Sequence of the second protein:
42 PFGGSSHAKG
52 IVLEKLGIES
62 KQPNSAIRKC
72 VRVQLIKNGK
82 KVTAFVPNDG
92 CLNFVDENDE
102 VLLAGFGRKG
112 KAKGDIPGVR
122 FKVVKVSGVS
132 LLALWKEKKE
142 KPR

Interface contacts:
Residue H878 in the first protein is in contact with residue E138 in the second protein (closest heavy-atom distance 3.5 Å).
Residue R866 in the first protein contacts residue P64 in the second protein (closest heavy-atom distance 3.6 Å).
Residue W750 in the first protein interacts with residue I77 in the second protein (closest heavy-atom distance 3.5 Å).
Residue E51 in the first protein interacts with residue S46 in the second protein (closest heavy-atom distance 3.0 Å).
Residue Y880 in the first protein interacts with residue F95 in the second protein (closest heavy-atom distance 4.0 Å).
Residue R52 in the first protein interacts with residue K50 in the second protein (closest heavy-atom distance 3.8 Å).
Residue R866 in the first protein is in contact with residue K62 in the second protein (closest heavy-atom distance 3.7 Å).
Residue H832 in the first protein contacts residue E141 in the second protein (closest heavy-atom distance 3.3 Å).
Residue R833 in the first protein contacts residue K140 in the second protein (closest heavy-atom distance 3.4 Å).
Residue T196 in the first protein is in contact with residue K140 in the second protein (closest heavy-atom distance 3.2 Å).
Residue H55 in the first protein interacts with residue E101 in the second protein (closest heavy-atom distance 3.3 Å).
Residue T749 in the first protein is in contact with residue K78 in the second protein (closest heavy-atom distance 2.7 Å).
Residue W750 in the first protein interacts with residue I52 in the second protein (closest heavy-atom distance 3.6 Å).
Residue G163 in the first protein interacts with residue R144 in the second protein (closest heavy-atom distance 3.6 Å).
Residue Q160 in the first protein contacts residue K142 in the second protein (closest heavy-atom distance 3.8 Å).
Residue V56 in the first protein interacts with residue I52 in the second protein (closest heavy-atom distance 4.0 Å).
Residue R866 in the first protein contacts residue R69 in the second protein (closest heavy-atom distance 3.4 Å).
Residue S865 in the first protein contacts residue K62 in the second protein (closest heavy-atom distance 3.2 Å).
Residue L54 in the first protein interacts with residue K50 in the second protein (closest heavy-atom distance 3.4 Å).
Residue Y751 in the first protein is in contact with residue I77 in the second protein (closest heavy-atom distance 3.5 Å).
Residue R828 in the first protein interacts with residue K56 in the second protein (closest heavy-atom distance 3.4 Å).
Residue Q160 in the first protein is in contact with residue E141 in the second protein (closest heavy-atom distance 3.5 Å).
Residue R828 in the first protein interacts with residue N94 in the second protein (closest heavy-atom distance 3.1 Å).
Residue D48 in the first protein is in contact with residue H48 in the second protein (closest heavy-atom distance 4.1 Å).
Residue D48 in the first protein interacts with residue S47 in the second protein (closest heavy-atom distance 2.8 Å).
Residue S47 in the first protein is in contact with residue S46 in the second protein (closest heavy-atom distance 3.9 Å).
Residue R828 in the first protein contacts residue D97 in the second protein (closest heavy-atom distance 3.6 Å).
Residue D48 in the first protein interacts with residue S46 in the second protein (closest heavy-atom distance 3.3 Å).
Residue S865 in the first protein is in contact with residue P64 in the second protein (closest heavy-atom distance 3.7 Å).
Residue I918 in the first protein is in contact with residue R144 in the second protein (closest heavy-atom distance 3.4 Å).
Residue R866 in the first protein interacts with residue I59 in the second protein (closest heavy-atom distance 3.9 Å).
Residue P895 in the first protein contacts residue R144 in the second protein (closest heavy-atom distance 3.7 Å).
Residue N893 in the first protein is in contact with residue E98 in the second protein (closest heavy-atom distance 3.7 Å).
Residue E51 in the first protein interacts with residue H48 in the second protein (closest heavy-atom distance 3.6 Å).
Residue Q160 in the first protein interacts with residue P143 in the second protein (closest heavy-atom distance 3.5 Å).
Residue W750 in the first protein contacts residue G80 in the second protein (closest heavy-atom distance 3.5 Å).
Residue W750 in the first protein contacts residue K78 in the second protein (closest heavy-atom distance 3.3 Å).
Residue Q1151 in the first protein is in contact with residue K112 in the second protein (closest heavy-atom distance 4.1 Å).
Residue R830 in the first protein contacts residue E138 in the second protein (closest heavy-atom distance 2.4 Å).
Residue S47 in the first protein interacts with residue G45 in the second protein (closest heavy-atom distance 3.2 Å).
Residue H55 in the first protein contacts residue I77 in the second protein (closest heavy-atom distance 3.9 Å).
Residue R866 in the first protein contacts residue S61 in the second protein (closest heavy-atom distance 2.7 Å).
Residue H161 in the first protein contacts residue E141 in the second protein (closest heavy-atom distance 3.4 Å).
Residue V56 in the first protein is in contact with residue E101 in the second protein (closest heavy-atom distance 3.0 Å).
Residue E51 in the first protein contacts residue K50 in the second protein (closest heavy-atom distance 3.5 Å).
Residue Y880 in the first protein contacts residue N94 in the second protein (closest heavy-atom distance 3.2 Å).
Residue L54 in the first protein is in contact with residue E101 in the second protein (closest heavy-atom distance 3.5 Å).
Residue H161 in the first protein interacts with residue R144 in the second protein (closest heavy-atom distance 3.8 Å).
Residue Q160 in the first protein contacts residue R144 in the second protein (closest heavy-atom distance 3.2 Å).
Residue R833 in the first protein contacts residue E138 in the second protein (closest heavy-atom distance 2.6 Å).
Residue W750 in the first protein is in contact with residue N79 in the second protein (closest heavy-atom distance 4.1 Å).
Residue R866 in the first protein interacts with residue Q63 in the second protein (closest heavy-atom distance 3.5 Å).
Residue W750 in the first protein contacts residue Q75 in the second protein (closest heavy-atom distance 3.7 Å).
Residue R833 in the first protein interacts with residue K139 in the second protein (closest heavy-atom distance 3.2 Å).
Residue N157 in the first protein interacts with residue E141 in the second protein (closest heavy-atom distance 3.6 Å).
Residue R828 in the first protein is in contact with residue V96 in the second protein (closest heavy-atom distance 3.5 Å).
Residue E51 in the first protein interacts with residue A49 in the second protein (closest heavy-atom distance 3.8 Å).
Residue I918 in the first protein interacts with residue D97 in the second protein (closest heavy-atom distance 3.4 Å).
Residue N893 in the first protein contacts residue D97 in the second protein (closest heavy-atom distance 2.9 Å).
Residue R833 in the first protein contacts residue E141 in the second protein (closest heavy-atom distance 2.8 Å).

These two protein chains interact to form a complex.

Sequence of the first protein:
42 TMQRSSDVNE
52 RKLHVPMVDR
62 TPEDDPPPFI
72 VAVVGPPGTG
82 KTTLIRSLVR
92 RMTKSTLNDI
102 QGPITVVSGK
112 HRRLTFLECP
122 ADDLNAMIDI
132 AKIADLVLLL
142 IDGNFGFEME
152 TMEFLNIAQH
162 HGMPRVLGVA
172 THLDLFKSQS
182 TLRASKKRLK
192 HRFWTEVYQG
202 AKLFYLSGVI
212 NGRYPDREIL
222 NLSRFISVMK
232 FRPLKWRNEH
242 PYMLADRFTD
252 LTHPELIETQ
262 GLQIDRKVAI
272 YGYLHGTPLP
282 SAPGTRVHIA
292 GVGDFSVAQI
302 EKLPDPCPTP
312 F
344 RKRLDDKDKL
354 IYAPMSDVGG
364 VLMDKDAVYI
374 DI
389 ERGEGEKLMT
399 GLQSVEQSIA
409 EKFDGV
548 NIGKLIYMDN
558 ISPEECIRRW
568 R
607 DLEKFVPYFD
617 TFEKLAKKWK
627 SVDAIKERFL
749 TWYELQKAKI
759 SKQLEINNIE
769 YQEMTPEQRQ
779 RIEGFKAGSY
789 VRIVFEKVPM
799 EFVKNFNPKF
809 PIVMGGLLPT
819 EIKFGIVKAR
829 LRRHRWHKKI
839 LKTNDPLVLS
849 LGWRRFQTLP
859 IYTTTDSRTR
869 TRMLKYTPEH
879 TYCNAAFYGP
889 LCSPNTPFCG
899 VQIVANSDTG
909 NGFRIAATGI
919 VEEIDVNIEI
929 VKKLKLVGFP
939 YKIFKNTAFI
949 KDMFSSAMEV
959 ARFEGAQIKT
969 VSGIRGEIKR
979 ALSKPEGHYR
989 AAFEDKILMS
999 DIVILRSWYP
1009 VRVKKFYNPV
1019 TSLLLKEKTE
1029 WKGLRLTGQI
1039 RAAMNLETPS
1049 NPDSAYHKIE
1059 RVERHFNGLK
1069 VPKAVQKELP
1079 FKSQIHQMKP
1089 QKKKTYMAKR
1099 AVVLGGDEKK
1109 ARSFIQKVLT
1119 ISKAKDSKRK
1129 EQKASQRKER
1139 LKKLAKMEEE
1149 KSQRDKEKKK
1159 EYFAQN